Interface contacts:
Residue V233 in chain A contacts residue Y13 in chain B (closest heavy-atom distance 3.9 Å).
Residue M40 in chain A contacts residue D11 in chain B (closest heavy-atom distance 3.8 Å).
Residue S46 in chain A interacts with residue I10 in chain B (closest heavy-atom distance 3.8 Å).
Residue P129 in chain A contacts residue Y13 in chain B (closest heavy-atom distance 3.1 Å).
Residue P129 in chain A is in contact with residue M15 in chain B (closest heavy-atom distance 4.0 Å).
Residue S43 in chain A is in contact with residue L9 in chain B (closest heavy-atom distance 3.4 Å).
Residue L126 in chain A contacts residue P16 in chain B (closest heavy-atom distance 4.8 Å).
Residue P234 in chain A is in contact with residue Y13 in chain B (closest heavy-atom distance 3.4 Å).
Residue H44 in chain A contacts residue G8 in chain B (closest heavy-atom distance 4.6 Å).
Residue I128 in chain A is in contact with residue M15 in chain B (closest heavy-atom distance 3.6 Å).
Residue A252 in chain A is in contact with residue L9 in chain B (closest heavy-atom distance 4.0 Å).
Residue D232 in chain A is in contact with residue Y13 in chain B (closest heavy-atom distance 3.0 Å).
Residue V45 in chain A is in contact with residue L9 in chain B (closest heavy-atom distance 4.2 Å).
Residue I128 in chain A contacts residue L14 in chain B (closest heavy-atom distance 4.3 Å).
Residue L47 in chain A contacts residue L14 in chain B (closest heavy-atom distance 4.2 Å).
Residue H44 in chain A contacts residue D11 in chain B (closest heavy-atom distance 2.9 Å).
Residue G127 in chain A contacts residue M15 in chain B (closest heavy-atom distance 2.8 Å).
Residue I255 in chain A interacts with residue K7 in chain B (closest heavy-atom distance 3.3 Å).
Residue L47 in chain A interacts with residue I10 in chain B (closest heavy-atom distance 4.1 Å).
Residue Y250 in chain A contacts residue I10 in chain B (closest heavy-atom distance 3.9 Å).
Residue G127 in chain A is in contact with residue L14 in chain B (closest heavy-atom distance 3.5 Å).
Residue P253 in chain A interacts with residue K7 in chain B (closest heavy-atom distance 4.0 Å).
Residue M40 in chain A interacts with residue I10 in chain B (closest heavy-atom distance 3.9 Å).
Residue A252 in chain A is in contact with residue K7 in chain B (closest heavy-atom distance 4.2 Å).
Residue A252 in chain A contacts residue Y13 in chain B (closest heavy-atom distance 4.3 Å).
Residue H44 in chain A is in contact with residue L9 in chain B (closest heavy-atom distance 3.4 Å).
Residue L126 in chain A contacts residue M15 in chain B (closest heavy-atom distance 2.6 Å).
Residue M40 in chain A is in contact with residue L14 in chain B (closest heavy-atom distance 4.7 Å).
Residue L251 in chain A is in contact with residue I10 in chain B (closest heavy-atom distance 4.5 Å).
Residue P253 in chain A interacts with residue G8 in chain B (closest heavy-atom distance 3.6 Å).
Residue P253 in chain A is in contact with residue Y13 in chain B (closest heavy-atom distance 3.4 Å).
Residue P234 in chain A contacts residue I10 in chain B (closest heavy-atom distance 3.7 Å).
Residue L126 in chain A is in contact with residue L14 in chain B (closest heavy-atom distance 3.1 Å).
Residue A252 in chain A contacts residue I10 in chain B (closest heavy-atom distance 4.0 Å).
Residue V45 in chain A is in contact with residue G8 in chain B (closest heavy-atom distance 3.5 Å).
Residue A252 in chain A interacts with residue G8 in chain B (closest heavy-atom distance 3.4 Å).
Residue P129 in chain A contacts residue S17 in chain B (closest heavy-atom distance 3.5 Å).
Residue I255 in chain A contacts residue Y13 in chain B (closest heavy-atom distance 4.8 Å).
Residue I255 in chain A is in contact with residue G8 in chain B (closest heavy-atom distance 3.4 Å).
Residue P129 in chain A interacts with residue L14 in chain B (closest heavy-atom distance 4.2 Å).
Residue V45 in chain A interacts with residue I10 in chain B (closest heavy-atom distance 3.2 Å).
Residue H44 in chain A interacts with residue I10 in chain B (closest heavy-atom distance 2.6 Å).

These two protein chains interact to form a complex.

Sequence of chain B:
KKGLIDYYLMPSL

Sequence of chain A:
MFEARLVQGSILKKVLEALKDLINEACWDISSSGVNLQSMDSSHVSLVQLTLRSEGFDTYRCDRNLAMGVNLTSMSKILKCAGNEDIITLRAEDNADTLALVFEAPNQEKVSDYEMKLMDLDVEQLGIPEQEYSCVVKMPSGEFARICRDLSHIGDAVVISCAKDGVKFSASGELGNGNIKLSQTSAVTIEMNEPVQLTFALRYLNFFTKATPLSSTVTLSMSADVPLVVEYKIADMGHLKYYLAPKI